Interface contacts:
Residue I90 in chain A is in contact with residue E6 in chain B (closest heavy-atom distance 4.3 Å).
Residue K94 in chain A is in contact with residue E6 in chain B (closest heavy-atom distance 3.4 Å).
Residue Q218 in chain A contacts residue N2 in chain B (closest heavy-atom distance 3.9 Å).
Residue M98 in chain A is in contact with residue L5 in chain B (closest heavy-atom distance 4.3 Å).
Residue Q224 in chain A interacts with residue M3 in chain B (closest heavy-atom distance 4.8 Å).
Residue L93 in chain A contacts residue I9 in chain B (closest heavy-atom distance 3.6 Å).
Residue K94 in chain A is in contact with residue L5 in chain B (closest heavy-atom distance 3.4 Å).
Residue E73 in chain A contacts residue A12 in chain B (closest heavy-atom distance 4.3 Å).
Residue Q224 in chain A is in contact with residue A7 in chain B (closest heavy-atom distance 4.2 Å).
Residue A97 in chain A is in contact with residue L5 in chain B (closest heavy-atom distance 5.0 Å).
Residue K76 in chain A interacts with residue L13 in chain B (closest heavy-atom distance 3.6 Å).
Residue S217 in chain A interacts with residue N2 in chain B (closest heavy-atom distance 3.7 Å).
Residue I68 in chain A interacts with residue I9 in chain B (closest heavy-atom distance 4.3 Å).
Residue K76 in chain A interacts with residue A12 in chain B (closest heavy-atom distance 2.8 Å).
Residue E221 in chain A is in contact with residue G4 in chain B (closest heavy-atom distance 3.1 Å).
Residue T65 in chain A contacts residue I8 in chain B (closest heavy-atom distance 3.8 Å).
Residue Q224 in chain A is in contact with residue G4 in chain B (closest heavy-atom distance 3.1 Å).
Residue V72 in chain A contacts residue I9 in chain B (closest heavy-atom distance 4.2 Å).
Residue I90 in chain A is in contact with residue I9 in chain B (closest heavy-atom distance 4.7 Å).
Residue I68 in chain A interacts with residue L5 in chain B (closest heavy-atom distance 4.2 Å).
Residue V72 in chain A is in contact with residue A12 in chain B (closest heavy-atom distance 3.8 Å).
Residue L93 in chain A interacts with residue L13 in chain B (closest heavy-atom distance 4.1 Å).
Residue S217 in chain A interacts with residue L5 in chain B (closest heavy-atom distance 3.7 Å).
Residue K94 in chain A is in contact with residue N2 in chain B (closest heavy-atom distance 3.2 Å).
Residue L93 in chain A contacts residue L5 in chain B (closest heavy-atom distance 4.4 Å).
Residue Q224 in chain A is in contact with residue L5 in chain B (closest heavy-atom distance 4.6 Å).
Residue E221 in chain A is in contact with residue N2 in chain B (closest heavy-atom distance 3.2 Å).
Residue Q224 in chain A interacts with residue I8 in chain B (closest heavy-atom distance 4.4 Å).
Residue V72 in chain A contacts residue L13 in chain B (closest heavy-atom distance 4.2 Å).
Residue Q69 in chain A contacts residue I8 in chain B (closest heavy-atom distance 4.1 Å).
Residue Q89 in chain A is in contact with residue L13 in chain B (closest heavy-atom distance 3.3 Å).
Residue V220 in chain A contacts residue I8 in chain B (closest heavy-atom distance 3.9 Å).
Residue K94 in chain A is in contact with residue I9 in chain B (closest heavy-atom distance 3.7 Å).
Residue I90 in chain A interacts with residue L13 in chain B (closest heavy-atom distance 3.6 Å).
Residue A97 in chain A interacts with residue I9 in chain B (closest heavy-atom distance 4.6 Å).
Residue F81 in chain A contacts residue L13 in chain B (closest heavy-atom distance 4.6 Å).
Residue Q86 in chain A contacts residue R10 in chain B (closest heavy-atom distance 4.0 Å).
Residue Q69 in chain A contacts residue A12 in chain B (closest heavy-atom distance 4.5 Å).
Residue I68 in chain A contacts residue I8 in chain B (closest heavy-atom distance 4.1 Å).
Residue E221 in chain A interacts with residue M3 in chain B (closest heavy-atom distance 3.8 Å).
Residue K76 in chain A contacts residue M14 in chain B (closest heavy-atom distance 5.0 Å).
Residue K94 in chain A is in contact with residue M3 in chain B (closest heavy-atom distance 4.4 Å).
Residue I90 in chain A contacts residue R10 in chain B (closest heavy-atom distance 3.8 Å).

Sequence of chain B:
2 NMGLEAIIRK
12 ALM

The following describes two proteins that form a bound complex.

Sequence of chain A:
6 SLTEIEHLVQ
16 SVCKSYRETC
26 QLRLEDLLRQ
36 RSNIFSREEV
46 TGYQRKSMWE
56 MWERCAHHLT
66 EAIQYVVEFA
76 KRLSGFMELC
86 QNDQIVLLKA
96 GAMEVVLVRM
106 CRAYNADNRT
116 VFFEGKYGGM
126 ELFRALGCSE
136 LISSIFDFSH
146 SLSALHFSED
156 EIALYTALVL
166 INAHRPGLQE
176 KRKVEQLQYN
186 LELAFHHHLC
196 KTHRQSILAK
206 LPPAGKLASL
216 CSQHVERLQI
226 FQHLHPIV